Residue-level contacts at the interface:
Residue W4 in chain B contacts residue P1 in chain A (closest heavy-atom distance 3.6 Å).
Residue R124 in chain B is in contact with residue P9 in chain A (closest heavy-atom distance 3.9 Å).
Residue G2 in chain B interacts with residue P4 in chain A (closest heavy-atom distance 3.0 Å).
Residue Q102 in chain B contacts residue P2 in chain A (closest heavy-atom distance 3.5 Å).
Residue W36 in chain B contacts residue P1 in chain A (closest heavy-atom distance 3.7 Å).
Residue H11 in chain B contacts residue P7 in chain A (closest heavy-atom distance 3.8 Å).
Residue G2 in chain B contacts residue P5 in chain A (closest heavy-atom distance 4.6 Å).
Residue Y7 in chain B is in contact with residue P8 in chain A (closest heavy-atom distance 4.3 Å).
Residue H11 in chain B is in contact with residue P8 in chain A (closest heavy-atom distance 3.6 Å).
Residue Y128 in chain B is in contact with residue P5 in chain A (closest heavy-atom distance 4.7 Å).
Residue M134 in chain B contacts residue P2 in chain A (closest heavy-atom distance 3.4 Å).
Residue Y128 in chain B is in contact with residue P7 in chain A (closest heavy-atom distance 4.0 Å).
Residue Y7 in chain B interacts with residue P7 in chain A (closest heavy-atom distance 3.6 Å).
Residue R124 in chain B interacts with residue P8 in chain A (closest heavy-atom distance 3.9 Å).
Residue W4 in chain B contacts residue P5 in chain A (closest heavy-atom distance 3.9 Å).
Residue W36 in chain B is in contact with residue P2 in chain A (closest heavy-atom distance 3.5 Å).
Residue W4 in chain B interacts with residue P3 in chain A (closest heavy-atom distance 4.2 Å).
Residue Y128 in chain B contacts residue P6 in chain A (closest heavy-atom distance 2.4 Å).
Residue Q132 in chain B is in contact with residue P6 in chain A (closest heavy-atom distance 4.4 Å).
Residue Y7 in chain B interacts with residue P6 in chain A (closest heavy-atom distance 3.0 Å).
Residue T6 in chain B is in contact with residue P7 in chain A (closest heavy-atom distance 5.0 Å).
Residue W4 in chain B is in contact with residue P2 in chain A (closest heavy-atom distance 3.0 Å).
Residue M134 in chain B interacts with residue P5 in chain A (closest heavy-atom distance 4.0 Å).
Residue Q132 in chain B interacts with residue P5 in chain A (closest heavy-atom distance 3.9 Å).
Residue Y7 in chain B contacts residue P5 in chain A (closest heavy-atom distance 2.6 Å).
Residue M134 in chain B interacts with residue P3 in chain A (closest heavy-atom distance 4.2 Å).
Residue G2 in chain B contacts residue P7 in chain A (closest heavy-atom distance 4.2 Å).
Residue S1 in chain B interacts with residue P7 in chain A (closest heavy-atom distance 4.4 Å).
Residue Y128 in chain B is in contact with residue P8 in chain A (closest heavy-atom distance 3.8 Å).
Residue W4 in chain B is in contact with residue P4 in chain A (closest heavy-atom distance 3.8 Å).
Residue L129 in chain B interacts with residue P5 in chain A (closest heavy-atom distance 4.4 Å).
Residue H11 in chain B contacts residue P9 in chain A (closest heavy-atom distance 4.7 Å).
Residue S3 in chain B contacts residue P4 in chain A (closest heavy-atom distance 3.9 Å).
Residue Y7 in chain B contacts residue P4 in chain A (closest heavy-atom distance 4.0 Å).

Sequence of chain B:
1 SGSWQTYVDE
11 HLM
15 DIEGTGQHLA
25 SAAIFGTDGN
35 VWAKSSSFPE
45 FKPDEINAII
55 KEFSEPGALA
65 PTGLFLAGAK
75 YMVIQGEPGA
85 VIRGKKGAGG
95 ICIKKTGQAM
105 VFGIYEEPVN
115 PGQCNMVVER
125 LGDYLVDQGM

Sequence of chain A:
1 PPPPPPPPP

This data describes a binding interaction between two proteins.